Sequence of protein 1:
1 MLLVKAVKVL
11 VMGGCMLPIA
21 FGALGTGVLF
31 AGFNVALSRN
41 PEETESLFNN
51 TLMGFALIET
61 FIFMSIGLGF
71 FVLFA

Interface contacts:
Residue R319 in protein 2 interacts with residue F55 in protein 1 (closest heavy-atom distance 4.3 Å).
Residue F413 in protein 2 interacts with residue F48 in protein 1 (closest heavy-atom distance 3.8 Å).
Residue R319 in protein 2 contacts residue E59 in protein 1 (closest heavy-atom distance 3.4 Å).
Residue F308 in protein 2 is in contact with residue M64 in protein 1 (closest heavy-atom distance 4.3 Å).
Residue T311 in protein 2 contacts residue F63 in protein 1 (closest heavy-atom distance 4.7 Å).
Residue V315 in protein 2 is in contact with residue F63 in protein 1 (closest heavy-atom distance 3.3 Å).
Residue L414 in protein 2 is in contact with residue L52 in protein 1 (closest heavy-atom distance 4.2 Å).
Residue V315 in protein 2 interacts with residue E59 in protein 1 (closest heavy-atom distance 4.3 Å).
Residue F308 in protein 2 contacts residue T60 in protein 1 (closest heavy-atom distance 4.4 Å).

Sequence of protein 2:
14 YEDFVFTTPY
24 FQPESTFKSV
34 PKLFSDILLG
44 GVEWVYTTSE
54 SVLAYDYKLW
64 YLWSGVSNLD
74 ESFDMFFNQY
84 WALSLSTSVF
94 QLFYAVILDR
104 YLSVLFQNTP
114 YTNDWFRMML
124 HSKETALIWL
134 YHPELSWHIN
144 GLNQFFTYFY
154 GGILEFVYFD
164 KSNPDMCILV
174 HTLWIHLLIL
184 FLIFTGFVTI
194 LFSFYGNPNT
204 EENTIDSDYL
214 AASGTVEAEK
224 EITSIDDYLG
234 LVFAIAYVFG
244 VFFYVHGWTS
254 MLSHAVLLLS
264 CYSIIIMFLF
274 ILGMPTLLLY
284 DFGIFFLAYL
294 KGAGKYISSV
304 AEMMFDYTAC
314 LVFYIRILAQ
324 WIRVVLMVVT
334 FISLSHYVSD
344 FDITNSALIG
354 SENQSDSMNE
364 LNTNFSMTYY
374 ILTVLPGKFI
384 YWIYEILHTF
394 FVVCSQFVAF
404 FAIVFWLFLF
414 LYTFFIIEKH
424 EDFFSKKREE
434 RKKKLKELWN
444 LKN

This data describes a binding interaction between two proteins.